This data describes a binding interaction between two proteins.

Sequence of protein 1:
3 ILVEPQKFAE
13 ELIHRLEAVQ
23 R

Interface contacts:
Residue I270 in protein 2 is in contact with residue L14 in protein 1 (closest heavy-atom distance 4.4 Å).
Residue V267 in protein 2 interacts with residue V21 in protein 1 (closest heavy-atom distance 4.5 Å).
Residue I270 in protein 2 is in contact with residue L18 in protein 1 (closest heavy-atom distance 3.8 Å).
Residue Y288 in protein 2 interacts with residue E6 in protein 1 (closest heavy-atom distance 4.3 Å).
Residue K292 in protein 2 interacts with residue I15 in protein 1 (closest heavy-atom distance 3.4 Å).
Residue V263 in protein 2 interacts with residue L14 in protein 1 (closest heavy-atom distance 4.2 Å).
Residue N287 in protein 2 interacts with residue P7 in protein 1 (closest heavy-atom distance 4.0 Å).
Residue F229 in protein 2 contacts residue F10 in protein 1 (closest heavy-atom distance 4.0 Å).
Residue F293 in protein 2 interacts with residue L18 in protein 1 (closest heavy-atom distance 4.2 Å).
Residue F291 in protein 2 is in contact with residue P7 in protein 1 (closest heavy-atom distance 3.8 Å).
Residue T275 in protein 2 interacts with residue L18 in protein 1 (closest heavy-atom distance 5.0 Å).
Residue Y288 in protein 2 is in contact with residue V5 in protein 1 (closest heavy-atom distance 4.0 Å).
Residue P294 in protein 2 is in contact with residue Q22 in protein 1 (closest heavy-atom distance 3.9 Å).
Residue Y288 in protein 2 is in contact with residue P7 in protein 1 (closest heavy-atom distance 3.3 Å).
Residue V267 in protein 2 interacts with residue L14 in protein 1 (closest heavy-atom distance 4.2 Å).
Residue F291 in protein 2 is in contact with residue Q8 in protein 1 (closest heavy-atom distance 3.3 Å).
Residue V263 in protein 2 is in contact with residue E13 in protein 1 (closest heavy-atom distance 3.5 Å).
Residue K271 in protein 2 is in contact with residue V21 in protein 1 (closest heavy-atom distance 4.0 Å).
Residue F293 in protein 2 is in contact with residue A11 in protein 1 (closest heavy-atom distance 4.0 Å).
Residue D264 in protein 2 is in contact with residue R17 in protein 1 (closest heavy-atom distance 2.6 Å).
Residue L266 in protein 2 is in contact with residue L14 in protein 1 (closest heavy-atom distance 4.1 Å).
Residue V267 in protein 2 interacts with residue L18 in protein 1 (closest heavy-atom distance 4.5 Å).
Residue S261 in protein 2 interacts with residue E13 in protein 1 (closest heavy-atom distance 4.8 Å).
Residue Y288 in protein 2 contacts residue F10 in protein 1 (closest heavy-atom distance 3.6 Å).
Residue I296 in protein 2 contacts residue V21 in protein 1 (closest heavy-atom distance 4.1 Å).
Residue Q295 in protein 2 interacts with residue Q22 in protein 1 (closest heavy-atom distance 3.5 Å).
Residue P294 in protein 2 contacts residue L18 in protein 1 (closest heavy-atom distance 3.7 Å).
Residue G262 in protein 2 contacts residue F10 in protein 1 (closest heavy-atom distance 4.4 Å).
Residue I296 in protein 2 interacts with residue L18 in protein 1 (closest heavy-atom distance 3.8 Å).
Residue I296 in protein 2 is in contact with residue Q22 in protein 1 (closest heavy-atom distance 3.7 Å).
Residue P294 in protein 2 is in contact with residue I15 in protein 1 (closest heavy-atom distance 3.9 Å).
Residue I228 in protein 2 is in contact with residue F10 in protein 1 (closest heavy-atom distance 3.9 Å).
Residue V267 in protein 2 is in contact with residue R17 in protein 1 (closest heavy-atom distance 4.0 Å).
Residue F293 in protein 2 is in contact with residue I15 in protein 1 (closest heavy-atom distance 3.7 Å).
Residue F293 in protein 2 is in contact with residue L14 in protein 1 (closest heavy-atom distance 3.7 Å).
Residue V263 in protein 2 is in contact with residue R17 in protein 1 (closest heavy-atom distance 3.9 Å).
Residue L266 in protein 2 is in contact with residue F10 in protein 1 (closest heavy-atom distance 3.7 Å).
Residue F291 in protein 2 is in contact with residue I15 in protein 1 (closest heavy-atom distance 4.7 Å).
Residue F291 in protein 2 contacts residue A11 in protein 1 (closest heavy-atom distance 3.5 Å).
Residue V263 in protein 2 contacts residue F10 in protein 1 (closest heavy-atom distance 3.6 Å).
Residue P294 in protein 2 interacts with residue E19 in protein 1 (closest heavy-atom distance 3.7 Å).
Residue F229 in protein 2 is in contact with residue L14 in protein 1 (closest heavy-atom distance 4.4 Å).
Residue Y288 in protein 2 is in contact with residue A11 in protein 1 (closest heavy-atom distance 4.4 Å).

Sequence of protein 2:
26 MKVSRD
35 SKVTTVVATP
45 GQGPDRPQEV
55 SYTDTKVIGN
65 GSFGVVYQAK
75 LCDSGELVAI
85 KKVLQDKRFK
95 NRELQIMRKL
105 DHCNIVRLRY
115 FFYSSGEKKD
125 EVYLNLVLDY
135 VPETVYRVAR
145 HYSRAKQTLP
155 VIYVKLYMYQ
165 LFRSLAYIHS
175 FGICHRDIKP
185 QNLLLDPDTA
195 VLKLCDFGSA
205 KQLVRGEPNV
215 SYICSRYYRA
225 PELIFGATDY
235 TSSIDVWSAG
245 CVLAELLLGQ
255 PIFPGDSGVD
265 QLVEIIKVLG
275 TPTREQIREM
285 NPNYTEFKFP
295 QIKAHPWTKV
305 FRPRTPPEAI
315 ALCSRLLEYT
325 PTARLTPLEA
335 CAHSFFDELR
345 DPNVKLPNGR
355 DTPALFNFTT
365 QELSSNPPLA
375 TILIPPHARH